Sequence of the second protein:
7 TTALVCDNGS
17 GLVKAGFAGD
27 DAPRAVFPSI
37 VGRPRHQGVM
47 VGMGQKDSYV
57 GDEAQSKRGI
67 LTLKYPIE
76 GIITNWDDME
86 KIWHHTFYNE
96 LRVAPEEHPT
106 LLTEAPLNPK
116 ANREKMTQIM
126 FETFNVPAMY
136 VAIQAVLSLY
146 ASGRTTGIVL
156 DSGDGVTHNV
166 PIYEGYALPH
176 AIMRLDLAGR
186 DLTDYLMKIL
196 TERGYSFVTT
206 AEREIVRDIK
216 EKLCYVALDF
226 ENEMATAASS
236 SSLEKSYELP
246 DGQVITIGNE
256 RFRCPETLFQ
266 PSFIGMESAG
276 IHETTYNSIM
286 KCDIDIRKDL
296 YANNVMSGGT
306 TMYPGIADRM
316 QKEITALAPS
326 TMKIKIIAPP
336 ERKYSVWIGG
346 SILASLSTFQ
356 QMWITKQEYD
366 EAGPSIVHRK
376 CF

Contacts between the two chains:
Residue F202 in the second protein is in contact with residue A5 in the first protein (closest heavy-atom distance 4.2 Å).
Residue S201 in the second protein is in contact with residue A5 in the first protein (closest heavy-atom distance 3.7 Å).
Residue Q248 in the second protein interacts with residue A5 in the first protein (closest heavy-atom distance 4.4 Å).
Residue Y200 in the second protein is in contact with residue W3 in the first protein (closest heavy-atom distance 4.5 Å).
Residue G199 in the second protein interacts with residue W3 in the first protein (closest heavy-atom distance 3.2 Å).
Residue L244 in the second protein interacts with residue A5 in the first protein (closest heavy-atom distance 4.0 Å).
Residue G199 in the second protein contacts residue A5 in the first protein (closest heavy-atom distance 4.2 Å).
Residue S201 in the second protein interacts with residue W3 in the first protein (closest heavy-atom distance 3.6 Å).
Residue Y200 in the second protein contacts residue A5 in the first protein (closest heavy-atom distance 3.5 Å).
Residue T196 in the second protein is in contact with residue W3 in the first protein (closest heavy-atom distance 3.8 Å).
Residue S201 in the second protein is in contact with residue C7 in the first protein (closest heavy-atom distance 4.5 Å).

This data describes a binding interaction between two proteins.

Sequence of the first protein:
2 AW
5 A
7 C